Sequence of the second protein:
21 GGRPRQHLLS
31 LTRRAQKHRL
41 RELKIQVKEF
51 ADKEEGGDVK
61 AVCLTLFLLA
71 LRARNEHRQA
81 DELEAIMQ

Contacts between the two chains:
Residue K60 in the first protein is in contact with residue E76 in the second protein (closest heavy-atom distance 2.6 Å).
Residue L64 in the first protein is in contact with residue F67 in the second protein (closest heavy-atom distance 3.5 Å).
Residue L40 in the first protein interacts with residue L66 in the second protein (closest heavy-atom distance 3.9 Å).
Residue E55 in the first protein is in contact with residue R39 in the second protein (closest heavy-atom distance 2.7 Å).
Residue L43 in the first protein interacts with residue V62 in the second protein (closest heavy-atom distance 3.4 Å).
Residue T65 in the first protein interacts with residue Q36 in the second protein (closest heavy-atom distance 3.8 Å).
Residue K60 in the first protein interacts with residue Q79 in the second protein (closest heavy-atom distance 3.6 Å).
Residue I86 in the first protein contacts residue E82 in the second protein (closest heavy-atom distance 3.7 Å).
Residue M87 in the first protein contacts residue Q79 in the second protein (closest heavy-atom distance 3.2 Å).
Residue Q79 in the first protein contacts residue K60 in the second protein (closest heavy-atom distance 3.6 Å).
Residue L40 in the first protein contacts residue T65 in the second protein (closest heavy-atom distance 3.5 Å).
Residue F50 in the first protein is in contact with residue L43 in the second protein (closest heavy-atom distance 3.6 Å).
Residue V62 in the first protein contacts residue L43 in the second protein (closest heavy-atom distance 3.4 Å).
Residue E55 in the first protein is in contact with residue R25 in the second protein (closest heavy-atom distance 3.9 Å).
Residue R39 in the first protein contacts residue F50 in the second protein (closest heavy-atom distance 3.5 Å).
Residue F67 in the first protein is in contact with residue M87 in the second protein (closest heavy-atom distance 3.7 Å).
Residue R33 in the first protein is in contact with residue H77 in the second protein (closest heavy-atom distance 4.0 Å).
Residue E54 in the first protein is in contact with residue R25 in the second protein (closest heavy-atom distance 2.8 Å).
Residue L66 in the first protein interacts with residue L43 in the second protein (closest heavy-atom distance 3.6 Å).
Residue F67 in the first protein contacts residue L64 in the second protein (closest heavy-atom distance 3.5 Å).
Residue M87 in the first protein is in contact with residue F67 in the second protein (closest heavy-atom distance 3.7 Å).
Residue H27 in the first protein is in contact with residue D58 in the second protein (closest heavy-atom distance 3.1 Å).
Residue L28 in the first protein interacts with residue A61 in the second protein (closest heavy-atom distance 3.7 Å).
Residue R25 in the first protein contacts residue E55 in the second protein (closest heavy-atom distance 3.9 Å).
Residue T65 in the first protein contacts residue L29 in the second protein (closest heavy-atom distance 3.4 Å).
Residue I86 in the first protein contacts residue L83 in the second protein (closest heavy-atom distance 3.9 Å).
Residue F67 in the first protein is in contact with residue L83 in the second protein (closest heavy-atom distance 3.9 Å).
Residue L43 in the first protein is in contact with residue F50 in the second protein (closest heavy-atom distance 3.6 Å).
Residue E82 in the first protein interacts with residue I86 in the second protein (closest heavy-atom distance 3.7 Å).
Residue E76 in the first protein is in contact with residue K60 in the second protein (closest heavy-atom distance 2.6 Å).
Residue L83 in the first protein contacts residue I86 in the second protein (closest heavy-atom distance 3.9 Å).
Residue Q36 in the first protein interacts with residue T65 in the second protein (closest heavy-atom distance 3.8 Å).
Residue L83 in the first protein contacts residue F67 in the second protein (closest heavy-atom distance 3.9 Å).
Residue T65 in the first protein is in contact with residue L40 in the second protein (closest heavy-atom distance 3.5 Å).
Residue K37 in the first protein interacts with residue L69 in the second protein (closest heavy-atom distance 3.8 Å).
Residue L69 in the first protein interacts with residue R33 in the second protein (closest heavy-atom distance 3.8 Å).
Residue R39 in the first protein is in contact with residue E55 in the second protein (closest heavy-atom distance 2.7 Å).
Residue L29 in the first protein is in contact with residue T65 in the second protein (closest heavy-atom distance 3.4 Å).
Residue L66 in the first protein is in contact with residue L40 in the second protein (closest heavy-atom distance 3.9 Å).
Residue Q46 in the first protein is in contact with residue Q46 in the second protein (closest heavy-atom distance 3.7 Å).
Residue F50 in the first protein is in contact with residue R39 in the second protein (closest heavy-atom distance 3.5 Å).
Residue L40 in the first protein is in contact with residue V62 in the second protein (closest heavy-atom distance 4.0 Å).
Residue T65 in the first protein is in contact with residue L28 in the second protein (closest heavy-atom distance 3.6 Å).
Residue F50 in the first protein is in contact with residue L40 in the second protein (closest heavy-atom distance 3.7 Å).
Residue K60 in the first protein is in contact with residue L71 in the second protein (closest heavy-atom distance 3.9 Å).
Residue I86 in the first protein is in contact with residue I86 in the second protein (closest heavy-atom distance 3.3 Å).
Residue R33 in the first protein is in contact with residue R72 in the second protein (closest heavy-atom distance 3.2 Å).
Residue R72 in the first protein contacts residue R33 in the second protein (closest heavy-atom distance 3.2 Å).
Residue D58 in the first protein contacts residue H27 in the second protein (closest heavy-atom distance 3.1 Å).
Residue R25 in the first protein is in contact with residue E54 in the second protein (closest heavy-atom distance 2.8 Å).
Residue L69 in the first protein contacts residue K37 in the second protein (closest heavy-atom distance 3.8 Å).
Residue L43 in the first protein is in contact with residue L66 in the second protein (closest heavy-atom distance 3.6 Å).
Residue A61 in the first protein interacts with residue L28 in the second protein (closest heavy-atom distance 3.7 Å).
Residue V62 in the first protein contacts residue L40 in the second protein (closest heavy-atom distance 4.0 Å).
Residue L40 in the first protein is in contact with residue F50 in the second protein (closest heavy-atom distance 3.7 Å).
Residue Q79 in the first protein contacts residue M87 in the second protein (closest heavy-atom distance 3.2 Å).
Residue R33 in the first protein is in contact with residue L69 in the second protein (closest heavy-atom distance 3.8 Å).
Residue H77 in the first protein interacts with residue R33 in the second protein (closest heavy-atom distance 4.0 Å).
Residue L71 in the first protein interacts with residue K60 in the second protein (closest heavy-atom distance 3.9 Å).
Residue L28 in the first protein interacts with residue T65 in the second protein (closest heavy-atom distance 3.6 Å).

Sequence of the first protein:
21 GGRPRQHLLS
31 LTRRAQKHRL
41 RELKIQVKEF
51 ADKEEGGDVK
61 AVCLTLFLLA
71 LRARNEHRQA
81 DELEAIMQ

This data describes a binding interaction between two proteins.